Sequence of chain B:
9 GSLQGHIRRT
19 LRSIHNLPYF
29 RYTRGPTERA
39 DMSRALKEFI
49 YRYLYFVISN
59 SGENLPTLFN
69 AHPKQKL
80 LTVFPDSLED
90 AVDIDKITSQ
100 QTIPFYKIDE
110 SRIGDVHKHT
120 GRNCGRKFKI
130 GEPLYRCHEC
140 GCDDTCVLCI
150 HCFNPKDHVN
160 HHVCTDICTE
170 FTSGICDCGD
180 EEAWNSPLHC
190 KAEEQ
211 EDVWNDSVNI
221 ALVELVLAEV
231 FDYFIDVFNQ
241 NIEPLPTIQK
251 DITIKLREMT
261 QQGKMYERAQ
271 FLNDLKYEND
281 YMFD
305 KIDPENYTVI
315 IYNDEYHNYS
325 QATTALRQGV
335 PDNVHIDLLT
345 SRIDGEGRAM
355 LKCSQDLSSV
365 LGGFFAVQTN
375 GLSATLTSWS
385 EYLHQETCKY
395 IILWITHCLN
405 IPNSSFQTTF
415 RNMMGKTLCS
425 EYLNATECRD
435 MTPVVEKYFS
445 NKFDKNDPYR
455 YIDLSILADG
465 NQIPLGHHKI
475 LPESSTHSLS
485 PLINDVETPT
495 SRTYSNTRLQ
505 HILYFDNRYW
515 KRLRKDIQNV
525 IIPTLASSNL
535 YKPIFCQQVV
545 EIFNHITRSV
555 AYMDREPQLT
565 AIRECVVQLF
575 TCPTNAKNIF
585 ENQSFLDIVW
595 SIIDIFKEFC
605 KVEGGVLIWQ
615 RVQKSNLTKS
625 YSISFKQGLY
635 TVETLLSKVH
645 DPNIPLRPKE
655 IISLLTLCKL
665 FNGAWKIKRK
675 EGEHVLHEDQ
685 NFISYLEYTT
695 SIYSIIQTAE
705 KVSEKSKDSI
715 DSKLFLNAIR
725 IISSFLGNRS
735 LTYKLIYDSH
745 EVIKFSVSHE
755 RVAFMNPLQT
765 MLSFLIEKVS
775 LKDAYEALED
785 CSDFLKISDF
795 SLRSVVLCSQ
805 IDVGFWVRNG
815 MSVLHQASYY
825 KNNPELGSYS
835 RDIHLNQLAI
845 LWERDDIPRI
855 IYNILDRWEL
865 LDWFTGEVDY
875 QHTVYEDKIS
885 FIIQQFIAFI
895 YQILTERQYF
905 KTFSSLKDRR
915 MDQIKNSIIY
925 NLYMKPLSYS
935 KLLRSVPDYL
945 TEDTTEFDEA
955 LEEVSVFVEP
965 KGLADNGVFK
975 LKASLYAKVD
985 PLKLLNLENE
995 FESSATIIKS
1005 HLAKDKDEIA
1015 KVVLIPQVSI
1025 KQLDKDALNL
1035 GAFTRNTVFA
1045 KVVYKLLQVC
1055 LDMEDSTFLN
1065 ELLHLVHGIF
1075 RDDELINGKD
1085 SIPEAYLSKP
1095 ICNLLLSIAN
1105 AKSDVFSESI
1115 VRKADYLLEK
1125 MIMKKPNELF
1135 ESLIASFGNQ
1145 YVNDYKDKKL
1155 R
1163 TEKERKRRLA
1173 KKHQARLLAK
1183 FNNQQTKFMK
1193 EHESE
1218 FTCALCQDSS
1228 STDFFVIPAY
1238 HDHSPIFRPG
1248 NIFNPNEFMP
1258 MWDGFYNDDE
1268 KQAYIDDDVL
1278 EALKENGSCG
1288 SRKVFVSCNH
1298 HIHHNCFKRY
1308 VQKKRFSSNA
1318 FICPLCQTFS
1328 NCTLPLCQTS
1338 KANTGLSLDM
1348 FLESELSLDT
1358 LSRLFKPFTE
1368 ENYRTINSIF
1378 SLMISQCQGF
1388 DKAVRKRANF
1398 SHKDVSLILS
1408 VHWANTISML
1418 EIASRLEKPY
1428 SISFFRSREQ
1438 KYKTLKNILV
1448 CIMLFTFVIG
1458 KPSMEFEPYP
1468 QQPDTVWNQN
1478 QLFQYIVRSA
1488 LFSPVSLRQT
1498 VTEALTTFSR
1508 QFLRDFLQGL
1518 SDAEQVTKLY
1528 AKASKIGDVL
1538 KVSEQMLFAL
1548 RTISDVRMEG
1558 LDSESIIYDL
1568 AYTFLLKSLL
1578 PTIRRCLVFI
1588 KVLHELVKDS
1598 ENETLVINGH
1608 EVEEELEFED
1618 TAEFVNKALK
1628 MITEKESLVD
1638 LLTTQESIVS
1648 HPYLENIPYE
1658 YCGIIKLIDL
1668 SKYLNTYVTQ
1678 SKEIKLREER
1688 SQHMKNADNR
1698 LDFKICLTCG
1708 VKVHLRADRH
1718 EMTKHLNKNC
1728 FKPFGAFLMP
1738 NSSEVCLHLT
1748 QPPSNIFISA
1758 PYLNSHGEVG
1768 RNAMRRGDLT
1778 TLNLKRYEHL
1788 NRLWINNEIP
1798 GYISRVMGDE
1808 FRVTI

Sequence of chain A:
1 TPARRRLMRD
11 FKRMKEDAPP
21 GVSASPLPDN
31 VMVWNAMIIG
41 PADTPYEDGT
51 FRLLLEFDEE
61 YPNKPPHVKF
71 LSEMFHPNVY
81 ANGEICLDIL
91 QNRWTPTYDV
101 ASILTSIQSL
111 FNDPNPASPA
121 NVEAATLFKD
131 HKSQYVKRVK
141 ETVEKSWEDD

The following describes two proteins that form a bound complex.

Interface contacts:
Residue Q1187 in chain B is in contact with residue S25 in chain A (closest heavy-atom distance 3.5 Å).
Residue D806 in chain B contacts residue Q134 in chain A (closest heavy-atom distance 3.3 Å).
Residue F1183 in chain B contacts residue M37 in chain A (closest heavy-atom distance 3.4 Å).
Residue L818 in chain B is in contact with residue Q134 in chain A (closest heavy-atom distance 3.5 Å).
Residue Y1307 in chain B contacts residue P96 in chain A (closest heavy-atom distance 3.8 Å).
Residue Q1186 in chain B contacts residue S25 in chain A (closest heavy-atom distance 3.4 Å).
Residue M815 in chain B interacts with residue T126 in chain A (closest heavy-atom distance 3.7 Å).
Residue Q1187 in chain B interacts with residue K15 in chain A (closest heavy-atom distance 3.5 Å).
Residue K1189 in chain B contacts residue P28 in chain A (closest heavy-atom distance 3.4 Å).
Residue M1191 in chain B is in contact with residue F11 in chain A (closest heavy-atom distance 3.7 Å).
Residue H1194 in chain B interacts with residue R4 in chain A (closest heavy-atom distance 3.7 Å).
Residue R1178 in chain B interacts with residue D150 in chain A (closest heavy-atom distance 2.8 Å).
Residue F885 in chain B contacts residue K137 in chain A (closest heavy-atom distance 3.9 Å).
Residue H1175 in chain B is in contact with residue W147 in chain A (closest heavy-atom distance 3.6 Å).
Residue L1222 in chain B is in contact with residue R6 in chain A (closest heavy-atom distance 4.1 Å).
Residue Q1187 in chain B is in contact with residue F11 in chain A (closest heavy-atom distance 3.8 Å).
Residue L1322 in chain B interacts with residue T97 in chain A (closest heavy-atom distance 3.7 Å).
Residue F1183 in chain B interacts with residue N35 in chain A (closest heavy-atom distance 3.9 Å).
Residue L818 in chain B is in contact with residue L127 in chain A (closest heavy-atom distance 3.7 Å).
Residue H819 in chain B is in contact with residue T126 in chain A (closest heavy-atom distance 3.5 Å).
Residue L1180 in chain B is in contact with residue S23 in chain A (closest heavy-atom distance 4.0 Å).
Residue A1172 in chain B is in contact with residue W147 in chain A (closest heavy-atom distance 3.7 Å).
Residue R1809 in chain B contacts residue N92 in chain A (closest heavy-atom distance 3.7 Å).
Residue E1193 in chain B interacts with residue P28 in chain A (closest heavy-atom distance 4.0 Å).
Residue Q1187 in chain B is in contact with residue A24 in chain A (closest heavy-atom distance 2.4 Å).
Residue K1310 in chain B interacts with residue N63 in chain A (closest heavy-atom distance 3.3 Å).
Residue Q1324 in chain B contacts residue T95 in chain A (closest heavy-atom distance 3.4 Å).
Residue P1321 in chain B is in contact with residue T95 in chain A (closest heavy-atom distance 3.3 Å).
Residue Q1176 in chain B interacts with residue I39 in chain A (closest heavy-atom distance 3.7 Å).
Residue Q1224 in chain B is in contact with residue R9 in chain A (closest heavy-atom distance 2.8 Å).
Residue S822 in chain B contacts residue H131 in chain A (closest heavy-atom distance 2.5 Å).
Residue F1190 in chain B is in contact with residue P28 in chain A (closest heavy-atom distance 3.7 Å).
Residue L1179 in chain B is in contact with residue T50 in chain A (closest heavy-atom distance 3.9 Å).
Residue Q1176 in chain B contacts residue D48 in chain A (closest heavy-atom distance 3.5 Å).
Residue E992 in chain B is in contact with residue S133 in chain A (closest heavy-atom distance 3.3 Å).
Residue L1179 in chain B contacts residue M37 in chain A (closest heavy-atom distance 3.5 Å).
Residue D1806 in chain B contacts residue N92 in chain A (closest heavy-atom distance 3.5 Å).
Residue L818 in chain B is in contact with residue H131 in chain A (closest heavy-atom distance 3.6 Å).
Residue R1169 in chain B interacts with residue D48 in chain A (closest heavy-atom distance 4.0 Å).
Residue K1168 in chain B is in contact with residue E144 in chain A (closest heavy-atom distance 3.9 Å).
Residue F1190 in chain B interacts with residue M8 in chain A (closest heavy-atom distance 3.9 Å).
Residue Q1324 in chain B interacts with residue R93 in chain A (closest heavy-atom distance 2.5 Å).
Residue H1175 in chain B is in contact with residue D150 in chain A (closest heavy-atom distance 3.3 Å).
Residue K1311 in chain B is in contact with residue W94 in chain A (closest heavy-atom distance 3.1 Å).
Residue H819 in chain B is in contact with residue H131 in chain A (closest heavy-atom distance 3.6 Å).
Residue F1190 in chain B interacts with residue F11 in chain A (closest heavy-atom distance 3.4 Å).
Residue F1183 in chain B is in contact with residue S23 in chain A (closest heavy-atom distance 3.5 Å).
Residue H1175 in chain B interacts with residue T50 in chain A (closest heavy-atom distance 3.2 Å).
Residue M815 in chain B is in contact with residue H131 in chain A (closest heavy-atom distance 4.0 Å).
Residue V807 in chain B is in contact with residue K137 in chain A (closest heavy-atom distance 3.9 Å).
Residue M1191 in chain B contacts residue K12 in chain A (closest heavy-atom distance 3.6 Å).
Residue N1184 in chain B contacts residue K15 in chain A (closest heavy-atom distance 3.9 Å).
Residue L1179 in chain B contacts residue D150 in chain A (closest heavy-atom distance 3.5 Å).
Residue F1183 in chain B contacts residue S25 in chain A (closest heavy-atom distance 4.1 Å).
Residue Q1186 in chain B contacts residue P28 in chain A (closest heavy-atom distance 3.4 Å).
Residue A1172 in chain B contacts residue D48 in chain A (closest heavy-atom distance 3.9 Å).
Residue L1222 in chain B interacts with residue P96 in chain A (closest heavy-atom distance 4.1 Å).
Residue K1168 in chain B is in contact with residue W147 in chain A (closest heavy-atom distance 3.5 Å).
Residue F1190 in chain B interacts with residue V31 in chain A (closest heavy-atom distance 3.5 Å).
Residue Q1176 in chain B contacts residue T50 in chain A (closest heavy-atom distance 3.6 Å).